Residue-level contacts at the interface:
Residue L197 in the first protein contacts residue H101 in the second protein (closest heavy-atom distance 3.9 Å).
Residue Y35 in the first protein interacts with residue W98 in the second protein (closest heavy-atom distance 4.0 Å).
Residue I11 in the first protein is in contact with residue L93 in the second protein (closest heavy-atom distance 3.5 Å).
Residue L197 in the first protein contacts residue G86 in the second protein (closest heavy-atom distance 3.1 Å).
Residue Y37 in the first protein contacts residue F94 in the second protein (closest heavy-atom distance 4.0 Å).
Residue L197 in the first protein is in contact with residue F91 in the second protein (closest heavy-atom distance 3.9 Å).
Residue L197 in the first protein interacts with residue Y89 in the second protein (closest heavy-atom distance 3.9 Å).
Residue S68 in the first protein interacts with residue P90 in the second protein (closest heavy-atom distance 3.3 Å).
Residue Y37 in the first protein contacts residue P90 in the second protein (closest heavy-atom distance 3.6 Å).
Residue D198 in the first protein is in contact with residue R83 in the second protein (closest heavy-atom distance 3.6 Å).
Residue R167 in the first protein is in contact with residue G86 in the second protein (closest heavy-atom distance 2.7 Å).
Residue P10 in the first protein is in contact with residue F94 in the second protein (closest heavy-atom distance 4.0 Å).
Residue S68 in the first protein interacts with residue H82 in the second protein (closest heavy-atom distance 3.7 Å).
Residue S68 in the first protein interacts with residue T88 in the second protein (closest heavy-atom distance 3.5 Å).
Residue W121 in the first protein interacts with residue H82 in the second protein (closest heavy-atom distance 3.5 Å).
Residue R167 in the first protein is in contact with residue M84 in the second protein (closest heavy-atom distance 3.2 Å).
Residue R167 in the first protein contacts residue T88 in the second protein (closest heavy-atom distance 3.8 Å).
Residue I186 in the first protein interacts with residue W98 in the second protein (closest heavy-atom distance 4.0 Å).
Residue P3 in the first protein is in contact with residue W98 in the second protein (closest heavy-atom distance 3.6 Å).
Residue N199 in the first protein is in contact with residue G86 in the second protein (closest heavy-atom distance 3.9 Å).
Residue M1 in the first protein contacts residue W98 in the second protein (closest heavy-atom distance 4.0 Å).
Residue S68 in the first protein contacts residue Y89 in the second protein (closest heavy-atom distance 3.9 Å).
Residue D119 in the first protein is in contact with residue S87 in the second protein (closest heavy-atom distance 2.5 Å).
Residue D194 in the first protein contacts residue H101 in the second protein (closest heavy-atom distance 3.0 Å).
Residue W181 in the first protein interacts with residue S87 in the second protein (closest heavy-atom distance 3.5 Å).
Residue G2 in the first protein is in contact with residue W98 in the second protein (closest heavy-atom distance 3.5 Å).
Residue I193 in the first protein interacts with residue F91 in the second protein (closest heavy-atom distance 3.8 Å).
Residue N143 in the first protein is in contact with residue V127 in the second protein (closest heavy-atom distance 3.8 Å).
Residue M1 in the first protein interacts with residue N96 in the second protein (closest heavy-atom distance 4.0 Å).
Residue N199 in the first protein contacts residue D85 in the second protein (closest heavy-atom distance 3.2 Å).
Residue G158 in the first protein contacts residue P160 in the second protein (closest heavy-atom distance 3.9 Å).
Residue P3 in the first protein interacts with residue F94 in the second protein (closest heavy-atom distance 4.0 Å).
Residue F168 in the first protein is in contact with residue D85 in the second protein (closest heavy-atom distance 3.8 Å).
Residue P71 in the first protein is in contact with residue Y52 in the second protein (closest heavy-atom distance 3.9 Å).
Residue I193 in the first protein interacts with residue W98 in the second protein (closest heavy-atom distance 3.4 Å).
Residue D198 in the first protein interacts with residue D85 in the second protein (closest heavy-atom distance 3.8 Å).
Residue N159 in the first protein contacts residue N159 in the second protein (closest heavy-atom distance 3.0 Å).
Residue M1 in the first protein contacts residue G97 in the second protein (closest heavy-atom distance 3.8 Å).
Residue L197 in the first protein interacts with residue R83 in the second protein (closest heavy-atom distance 3.4 Å).
Residue W121 in the first protein interacts with residue A80 in the second protein (closest heavy-atom distance 3.8 Å).
Residue D119 in the first protein is in contact with residue T88 in the second protein (closest heavy-atom distance 3.8 Å).
Residue G2 in the first protein is in contact with residue N96 in the second protein (closest heavy-atom distance 3.1 Å).
Residue L197 in the first protein interacts with residue D85 in the second protein (closest heavy-atom distance 3.1 Å).
Residue F66 in the first protein is in contact with residue F91 in the second protein (closest heavy-atom distance 4.0 Å).
Residue G158 in the first protein contacts residue N159 in the second protein (closest heavy-atom distance 3.8 Å).
Residue F66 in the first protein is in contact with residue Y89 in the second protein (closest heavy-atom distance 3.5 Å).
Residue F19 in the first protein interacts with residue F94 in the second protein (closest heavy-atom distance 3.8 Å).
Residue I196 in the first protein contacts residue S87 in the second protein (closest heavy-atom distance 3.3 Å).
Residue W121 in the first protein contacts residue T88 in the second protein (closest heavy-atom distance 3.4 Å).
Residue F19 in the first protein contacts residue Y89 in the second protein (closest heavy-atom distance 3.7 Å).
Residue F168 in the first protein is in contact with residue M84 in the second protein (closest heavy-atom distance 3.9 Å).
Residue I139 in the first protein is in contact with residue M84 in the second protein (closest heavy-atom distance 3.4 Å).
Residue N190 in the first protein contacts residue W98 in the second protein (closest heavy-atom distance 3.9 Å).
Residue I139 in the first protein contacts residue T88 in the second protein (closest heavy-atom distance 3.6 Å).
Residue I196 in the first protein is in contact with residue G86 in the second protein (closest heavy-atom distance 3.5 Å).
Residue N143 in the first protein is in contact with residue N159 in the second protein (closest heavy-atom distance 3.0 Å).
Residue Y37 in the first protein contacts residue H82 in the second protein (closest heavy-atom distance 3.9 Å).
Residue Y37 in the first protein is in contact with residue Y89 in the second protein (closest heavy-atom distance 4.0 Å).
Residue Y35 in the first protein is in contact with residue Y89 in the second protein (closest heavy-atom distance 2.8 Å).
Residue I193 in the first protein is in contact with residue H101 in the second protein (closest heavy-atom distance 3.5 Å).

Sequence of the second protein:
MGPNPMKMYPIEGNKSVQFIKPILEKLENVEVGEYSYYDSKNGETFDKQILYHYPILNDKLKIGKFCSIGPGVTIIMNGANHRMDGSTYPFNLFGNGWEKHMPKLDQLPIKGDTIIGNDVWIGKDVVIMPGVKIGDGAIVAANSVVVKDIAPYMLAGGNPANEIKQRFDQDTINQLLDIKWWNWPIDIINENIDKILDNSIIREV

Sequence of the first protein:
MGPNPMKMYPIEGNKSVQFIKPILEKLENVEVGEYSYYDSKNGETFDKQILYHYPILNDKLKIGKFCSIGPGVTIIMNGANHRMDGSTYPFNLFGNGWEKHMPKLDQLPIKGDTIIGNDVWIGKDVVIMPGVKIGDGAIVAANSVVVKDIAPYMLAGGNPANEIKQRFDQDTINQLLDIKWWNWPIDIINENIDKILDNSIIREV

This data describes a binding interaction between two proteins.